Sequence of protein 1:
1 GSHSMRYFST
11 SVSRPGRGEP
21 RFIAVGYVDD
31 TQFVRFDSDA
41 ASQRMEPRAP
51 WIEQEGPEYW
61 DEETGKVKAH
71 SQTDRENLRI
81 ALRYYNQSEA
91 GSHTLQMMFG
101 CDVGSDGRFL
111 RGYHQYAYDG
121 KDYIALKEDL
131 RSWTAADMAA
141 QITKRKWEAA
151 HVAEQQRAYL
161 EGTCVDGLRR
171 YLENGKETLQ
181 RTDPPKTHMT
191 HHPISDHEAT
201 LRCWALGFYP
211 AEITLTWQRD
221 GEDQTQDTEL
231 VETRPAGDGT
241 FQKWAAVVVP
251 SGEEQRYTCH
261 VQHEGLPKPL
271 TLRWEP

Residue-level contacts at the interface:
Residue Y84 in protein 1 is in contact with residue W8 in protein 2 (closest heavy-atom distance 2.7 Å).
Residue F99 in protein 1 interacts with residue R1 in protein 2 (closest heavy-atom distance 4.7 Å).
Residue S9 in protein 1 is in contact with residue Y2 in protein 2 (closest heavy-atom distance 4.0 Å).
Residue K146 in protein 1 is in contact with residue W8 in protein 2 (closest heavy-atom distance 2.8 Å).
Residue Y116 in protein 1 is in contact with residue W8 in protein 2 (closest heavy-atom distance 3.6 Å).
Residue I80 in protein 1 is in contact with residue W8 in protein 2 (closest heavy-atom distance 3.6 Å).
Residue M97 in protein 1 contacts residue Y2 in protein 2 (closest heavy-atom distance 4.3 Å).
Residue E62 in protein 1 is in contact with residue R1 in protein 2 (closest heavy-atom distance 3.0 Å).
Residue N77 in protein 1 contacts residue F6 in protein 2 (closest heavy-atom distance 3.6 Å).
Residue Y123 in protein 1 interacts with residue W8 in protein 2 (closest heavy-atom distance 3.5 Å).
Residue N77 in protein 1 is in contact with residue G7 in protein 2 (closest heavy-atom distance 3.5 Å).
Residue T143 in protein 1 interacts with residue G7 in protein 2 (closest heavy-atom distance 4.3 Å).
Residue T143 in protein 1 interacts with residue W8 in protein 2 (closest heavy-atom distance 2.9 Å).
Residue H114 in protein 1 interacts with residue L4 in protein 2 (closest heavy-atom distance 4.5 Å).
Residue F99 in protein 1 contacts residue P3 in protein 2 (closest heavy-atom distance 3.5 Å).
Residue Y159 in protein 1 contacts residue Y2 in protein 2 (closest heavy-atom distance 2.4 Å).
Residue W147 in protein 1 interacts with residue F6 in protein 2 (closest heavy-atom distance 3.9 Å).
Residue L95 in protein 1 is in contact with residue W8 in protein 2 (closest heavy-atom distance 3.5 Å).
Residue V152 in protein 1 interacts with residue F6 in protein 2 (closest heavy-atom distance 3.5 Å).
Residue Y7 in protein 1 contacts residue Y2 in protein 2 (closest heavy-atom distance 3.6 Å).
Residue Y59 in protein 1 is in contact with residue R1 in protein 2 (closest heavy-atom distance 3.4 Å).
Residue M45 in protein 1 is in contact with residue Y2 in protein 2 (closest heavy-atom distance 3.8 Å).
Residue H70 in protein 1 is in contact with residue T5 in protein 2 (closest heavy-atom distance 3.3 Å).
Residue Y118 in protein 1 interacts with residue W8 in protein 2 (closest heavy-atom distance 4.1 Å).
Residue V67 in protein 1 contacts residue Y2 in protein 2 (closest heavy-atom distance 3.7 Å).
Residue N77 in protein 1 contacts residue W8 in protein 2 (closest heavy-atom distance 2.8 Å).
Residue K66 in protein 1 interacts with residue P3 in protein 2 (closest heavy-atom distance 4.3 Å).
Residue Y116 in protein 1 is in contact with residue T5 in protein 2 (closest heavy-atom distance 4.0 Å).
Residue M5 in protein 1 contacts residue R1 in protein 2 (closest heavy-atom distance 3.3 Å).
Residue W147 in protein 1 is in contact with residue G7 in protein 2 (closest heavy-atom distance 2.7 Å).
Residue T73 in protein 1 contacts residue G7 in protein 2 (closest heavy-atom distance 3.9 Å).
Residue A69 in protein 1 contacts residue T5 in protein 2 (closest heavy-atom distance 4.5 Å).
Residue W147 in protein 1 is in contact with residue W8 in protein 2 (closest heavy-atom distance 3.8 Å).
Residue E63 in protein 1 interacts with residue R1 in protein 2 (closest heavy-atom distance 2.5 Å).
Residue T73 in protein 1 interacts with residue F6 in protein 2 (closest heavy-atom distance 3.4 Å).
Residue Q156 in protein 1 interacts with residue L4 in protein 2 (closest heavy-atom distance 2.9 Å).
Residue I142 in protein 1 contacts residue W8 in protein 2 (closest heavy-atom distance 4.7 Å).
Residue M97 in protein 1 interacts with residue T5 in protein 2 (closest heavy-atom distance 3.8 Å).
Residue F22 in protein 1 contacts residue Y2 in protein 2 (closest heavy-atom distance 3.6 Å).
Residue Y159 in protein 1 is in contact with residue R1 in protein 2 (closest heavy-atom distance 3.6 Å).
Residue T163 in protein 1 contacts residue R1 in protein 2 (closest heavy-atom distance 4.0 Å).
Residue Y171 in protein 1 contacts residue R1 in protein 2 (closest heavy-atom distance 3.3 Å).
Residue Q156 in protein 1 is in contact with residue F6 in protein 2 (closest heavy-atom distance 3.3 Å).
Residue T73 in protein 1 is in contact with residue T5 in protein 2 (closest heavy-atom distance 4.6 Å).
Residue Y159 in protein 1 is in contact with residue P3 in protein 2 (closest heavy-atom distance 3.7 Å).
Residue A24 in protein 1 contacts residue Y2 in protein 2 (closest heavy-atom distance 3.6 Å).
Residue K66 in protein 1 interacts with residue R1 in protein 2 (closest heavy-atom distance 3.7 Å).
Residue H70 in protein 1 interacts with residue Y2 in protein 2 (closest heavy-atom distance 2.5 Å).
Residue K66 in protein 1 interacts with residue L4 in protein 2 (closest heavy-atom distance 4.5 Å).
Residue E63 in protein 1 contacts residue Y2 in protein 2 (closest heavy-atom distance 2.7 Å).
Residue Y7 in protein 1 interacts with residue P3 in protein 2 (closest heavy-atom distance 4.0 Å).
Residue Y159 in protein 1 is in contact with residue L4 in protein 2 (closest heavy-atom distance 4.1 Å).
Residue Q155 in protein 1 contacts residue F6 in protein 2 (closest heavy-atom distance 3.4 Å).
Residue M97 in protein 1 contacts residue P3 in protein 2 (closest heavy-atom distance 4.4 Å).
Residue G167 in protein 1 is in contact with residue R1 in protein 2 (closest heavy-atom distance 4.3 Å).
Residue K66 in protein 1 is in contact with residue Y2 in protein 2 (closest heavy-atom distance 2.7 Å).
Residue A81 in protein 1 is in contact with residue W8 in protein 2 (closest heavy-atom distance 4.2 Å).
Residue Y7 in protein 1 is in contact with residue R1 in protein 2 (closest heavy-atom distance 3.3 Å).
Residue A117 in protein 1 is in contact with residue W8 in protein 2 (closest heavy-atom distance 4.2 Å).
Residue Y116 in protein 1 is in contact with residue F6 in protein 2 (closest heavy-atom distance 4.5 Å).

Sequence of protein 2:
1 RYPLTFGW

The following describes two proteins that form a bound complex.